The following describes two proteins that form a bound complex.

Sequence of protein 1:
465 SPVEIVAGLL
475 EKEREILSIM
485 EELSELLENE

Sequence of protein 2:
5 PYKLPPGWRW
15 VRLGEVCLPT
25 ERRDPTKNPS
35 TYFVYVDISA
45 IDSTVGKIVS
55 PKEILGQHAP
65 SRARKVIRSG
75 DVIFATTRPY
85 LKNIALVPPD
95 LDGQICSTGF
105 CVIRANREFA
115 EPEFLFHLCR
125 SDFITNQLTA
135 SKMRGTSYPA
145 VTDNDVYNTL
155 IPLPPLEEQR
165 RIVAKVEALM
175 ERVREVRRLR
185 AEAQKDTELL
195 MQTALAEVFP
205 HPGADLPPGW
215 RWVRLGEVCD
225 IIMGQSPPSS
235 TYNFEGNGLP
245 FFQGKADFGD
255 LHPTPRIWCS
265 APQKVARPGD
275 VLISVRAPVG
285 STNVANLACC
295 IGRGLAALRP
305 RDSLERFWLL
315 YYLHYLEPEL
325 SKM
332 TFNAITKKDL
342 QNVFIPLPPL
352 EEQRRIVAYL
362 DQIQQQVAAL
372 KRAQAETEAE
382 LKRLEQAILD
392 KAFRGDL

Contacts between the two chains:
Residue D190 in protein 2 contacts residue I469 in protein 1 (closest heavy-atom distance 3.6 Å).
Residue L194 in protein 2 is in contact with residue V470 in protein 1 (closest heavy-atom distance 4.6 Å).
Residue V180 in protein 2 contacts residue I483 in protein 1 (closest heavy-atom distance 3.8 Å).
Residue L193 in protein 2 contacts residue I469 in protein 1 (closest heavy-atom distance 4.1 Å).
Residue T191 in protein 2 is in contact with residue L473 in protein 1 (closest heavy-atom distance 3.7 Å).
Residue L183 in protein 2 contacts residue E479 in protein 1 (closest heavy-atom distance 3.6 Å).
Residue A187 in protein 2 is in contact with residue I480 in protein 1 (closest heavy-atom distance 5.0 Å).
Residue R176 in protein 2 is in contact with residue L487 in protein 1 (closest heavy-atom distance 4.0 Å).
Residue A187 in protein 2 contacts residue E477 in protein 1 (closest heavy-atom distance 3.4 Å).
Residue L398 in protein 2 is in contact with residue E494 in protein 1 (closest heavy-atom distance 3.2 Å).
Residue K169 in protein 2 contacts residue L490 in protein 1 (closest heavy-atom distance 3.7 Å).
Residue K169 in protein 2 interacts with residue E494 in protein 1 (closest heavy-atom distance 4.7 Å).
Residue D190 in protein 2 contacts residue L473 in protein 1 (closest heavy-atom distance 4.0 Å).
Residue T197 in protein 2 is in contact with residue S465 in protein 1 (closest heavy-atom distance 4.5 Å).
Residue A172 in protein 2 interacts with residue L490 in protein 1 (closest heavy-atom distance 4.6 Å).
Residue D190 in protein 2 is in contact with residue K476 in protein 1 (closest heavy-atom distance 3.5 Å).
Residue E186 in protein 2 interacts with residue K476 in protein 1 (closest heavy-atom distance 3.2 Å).
Residue L183 in protein 2 is in contact with residue I483 in protein 1 (closest heavy-atom distance 4.4 Å).
Residue Q375 in protein 2 is in contact with residue E477 in protein 1 (closest heavy-atom distance 3.7 Å).
Residue A187 in protein 2 contacts residue L473 in protein 1 (closest heavy-atom distance 3.5 Å).
Residue A187 in protein 2 interacts with residue K476 in protein 1 (closest heavy-atom distance 4.7 Å).
Residue L173 in protein 2 interacts with residue L490 in protein 1 (closest heavy-atom distance 3.8 Å).
Residue L385 in protein 2 contacts residue L491 in protein 1 (closest heavy-atom distance 5.0 Å).
Residue V180 in protein 2 interacts with residue I480 in protein 1 (closest heavy-atom distance 3.5 Å).
Residue V180 in protein 2 is in contact with residue L487 in protein 1 (closest heavy-atom distance 5.0 Å).
Residue L398 in protein 2 contacts residue N493 in protein 1 (closest heavy-atom distance 3.6 Å).
Residue L173 in protein 2 contacts residue L491 in protein 1 (closest heavy-atom distance 3.2 Å).
Residue E201 in protein 2 interacts with residue S465 in protein 1 (closest heavy-atom distance 3.5 Å).
Residue L194 in protein 2 is in contact with residue I469 in protein 1 (closest heavy-atom distance 3.4 Å).
Residue L371 in protein 2 interacts with residue L473 in protein 1 (closest heavy-atom distance 4.4 Å).
Residue R184 in protein 2 contacts residue E477 in protein 1 (closest heavy-atom distance 2.7 Å).
Residue D397 in protein 2 is in contact with residue E494 in protein 1 (closest heavy-atom distance 4.4 Å).
Residue L194 in protein 2 is in contact with residue L473 in protein 1 (closest heavy-atom distance 3.9 Å).
Residue L173 in protein 2 is in contact with residue L487 in protein 1 (closest heavy-atom distance 4.0 Å).
Residue L183 in protein 2 is in contact with residue I480 in protein 1 (closest heavy-atom distance 3.5 Å).
Residue K169 in protein 2 interacts with residue N493 in protein 1 (closest heavy-atom distance 2.8 Å).
Residue L385 in protein 2 interacts with residue L487 in protein 1 (closest heavy-atom distance 4.2 Å).
Residue E201 in protein 2 interacts with residue P466 in protein 1 (closest heavy-atom distance 3.5 Å).
Residue A198 in protein 2 interacts with residue P466 in protein 1 (closest heavy-atom distance 4.3 Å).
Residue R176 in protein 2 interacts with residue I483 in protein 1 (closest heavy-atom distance 4.2 Å).
Residue V177 in protein 2 contacts residue L487 in protein 1 (closest heavy-atom distance 3.6 Å).
Residue I389 in protein 2 interacts with residue L491 in protein 1 (closest heavy-atom distance 4.3 Å).
Residue T197 in protein 2 contacts residue P466 in protein 1 (closest heavy-atom distance 3.4 Å).
Residue L183 in protein 2 contacts residue K476 in protein 1 (closest heavy-atom distance 4.8 Å).
Residue R184 in protein 2 interacts with residue I480 in protein 1 (closest heavy-atom distance 3.1 Å).
Residue T197 in protein 2 interacts with residue I469 in protein 1 (closest heavy-atom distance 4.6 Å).
Residue V180 in protein 2 is in contact with residue M484 in protein 1 (closest heavy-atom distance 5.0 Å).